Sequence of the second protein:
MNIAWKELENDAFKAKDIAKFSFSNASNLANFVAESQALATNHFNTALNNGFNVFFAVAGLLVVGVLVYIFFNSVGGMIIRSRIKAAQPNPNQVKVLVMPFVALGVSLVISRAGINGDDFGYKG

Contacts between the two chains:
Residue L135 in the first protein contacts residue V75 in the second protein (closest heavy-atom distance 5.0 Å).
Residue N166 in the first protein interacts with residue N116 in the second protein (closest heavy-atom distance 5.0 Å).
Residue K141 in the first protein is in contact with residue R81 in the second protein (closest heavy-atom distance 4.6 Å).
Residue P132 in the first protein contacts residue I79 in the second protein (closest heavy-atom distance 3.2 Å).
Residue L135 in the first protein interacts with residue G77 in the second protein (closest heavy-atom distance 4.9 Å).
Residue L135 in the first protein interacts with residue I80 in the second protein (closest heavy-atom distance 4.0 Å).
Residue P132 in the first protein is in contact with residue I80 in the second protein (closest heavy-atom distance 4.2 Å).
Residue L146 in the first protein contacts residue V66 in the second protein (closest heavy-atom distance 3.8 Å).
Residue A157 in the first protein interacts with residue R112 in the second protein (closest heavy-atom distance 3.1 Å).
Residue D134 in the first protein interacts with residue G77 in the second protein (closest heavy-atom distance 2.7 Å).
Residue L158 in the first protein contacts residue L108 in the second protein (closest heavy-atom distance 4.0 Å).
Residue D134 in the first protein contacts residue G76 in the second protein (closest heavy-atom distance 3.5 Å).
Residue Y162 in the first protein interacts with residue N116 in the second protein (closest heavy-atom distance 3.2 Å).
Residue S142 in the first protein is in contact with residue Y69 in the second protein (closest heavy-atom distance 3.5 Å).
Residue P132 in the first protein is in contact with residue G77 in the second protein (closest heavy-atom distance 3.5 Å).
Residue L146 in the first protein is in contact with residue Y69 in the second protein (closest heavy-atom distance 3.5 Å).
Residue S142 in the first protein is in contact with residue S74 in the second protein (closest heavy-atom distance 3.2 Å).
Residue L146 in the first protein contacts residue L104 in the second protein (closest heavy-atom distance 4.5 Å).
Residue G161 in the first protein interacts with residue R112 in the second protein (closest heavy-atom distance 4.7 Å).
Residue G153 in the first protein contacts residue L108 in the second protein (closest heavy-atom distance 3.8 Å).
Residue L156 in the first protein is in contact with residue R112 in the second protein (closest heavy-atom distance 4.5 Å).
Residue M159 in the first protein contacts residue R112 in the second protein (closest heavy-atom distance 4.8 Å).
Residue A143 in the first protein is in contact with residue I70 in the second protein (closest heavy-atom distance 4.8 Å).
Residue Y162 in the first protein is in contact with residue I115 in the second protein (closest heavy-atom distance 2.9 Å).
Residue S142 in the first protein interacts with residue N73 in the second protein (closest heavy-atom distance 3.3 Å).
Residue D131 in the first protein interacts with residue M78 in the second protein (closest heavy-atom distance 4.7 Å).
Residue P137 in the first protein contacts residue S74 in the second protein (closest heavy-atom distance 3.2 Å).
Residue N138 in the first protein is in contact with residue N73 in the second protein (closest heavy-atom distance 4.6 Å).
Residue R136 in the first protein interacts with residue G77 in the second protein (closest heavy-atom distance 4.9 Å).
Residue D134 in the first protein contacts residue I80 in the second protein (closest heavy-atom distance 3.6 Å).
Residue N138 in the first protein is in contact with residue S74 in the second protein (closest heavy-atom distance 3.2 Å).
Residue Y139 in the first protein contacts residue S74 in the second protein (closest heavy-atom distance 3.1 Å).
Residue P132 in the first protein is in contact with residue M78 in the second protein (closest heavy-atom distance 3.2 Å).
Residue S142 in the first protein contacts residue I70 in the second protein (closest heavy-atom distance 4.3 Å).
Residue D131 in the first protein is in contact with residue G77 in the second protein (closest heavy-atom distance 4.0 Å).
Residue R136 in the first protein contacts residue V75 in the second protein (closest heavy-atom distance 4.2 Å).
Residue A154 in the first protein contacts residue L108 in the second protein (closest heavy-atom distance 4.0 Å).
Residue Y162 in the first protein contacts residue R112 in the second protein (closest heavy-atom distance 4.0 Å).
Residue Y139 in the first protein is in contact with residue I70 in the second protein (closest heavy-atom distance 3.8 Å).
Residue R136 in the first protein contacts residue G76 in the second protein (closest heavy-atom distance 3.4 Å).
Residue A157 in the first protein is in contact with residue L108 in the second protein (closest heavy-atom distance 4.0 Å).
Residue P137 in the first protein interacts with residue G76 in the second protein (closest heavy-atom distance 4.7 Å).
Residue V150 in the first protein is in contact with residue L104 in the second protein (closest heavy-atom distance 4.5 Å).
Residue R136 in the first protein interacts with residue S74 in the second protein (closest heavy-atom distance 4.8 Å).
Residue P137 in the first protein is in contact with residue V75 in the second protein (closest heavy-atom distance 4.6 Å).
Residue M133 in the first protein contacts residue I79 in the second protein (closest heavy-atom distance 3.7 Å).
Residue L158 in the first protein interacts with residue S111 in the second protein (closest heavy-atom distance 4.4 Å).
Residue L158 in the first protein contacts residue I115 in the second protein (closest heavy-atom distance 3.7 Å).
Residue M133 in the first protein interacts with residue G77 in the second protein (closest heavy-atom distance 4.8 Å).
Residue L149 in the first protein contacts residue Y69 in the second protein (closest heavy-atom distance 4.3 Å).
Residue L135 in the first protein contacts residue G76 in the second protein (closest heavy-atom distance 4.8 Å).
Residue E145 in the first protein interacts with residue Y69 in the second protein (closest heavy-atom distance 2.4 Å).
Residue L146 in the first protein interacts with residue I70 in the second protein (closest heavy-atom distance 3.9 Å).
Residue L158 in the first protein contacts residue R112 in the second protein (closest heavy-atom distance 4.1 Å).
Residue M133 in the first protein contacts residue I80 in the second protein (closest heavy-atom distance 4.2 Å).

Sequence of the first protein:
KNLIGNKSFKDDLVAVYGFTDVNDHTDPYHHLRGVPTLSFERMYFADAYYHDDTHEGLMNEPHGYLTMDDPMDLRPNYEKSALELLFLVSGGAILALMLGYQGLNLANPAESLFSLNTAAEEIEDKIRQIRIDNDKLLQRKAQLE

This data describes a binding interaction between two proteins.